Sequence of chain A:
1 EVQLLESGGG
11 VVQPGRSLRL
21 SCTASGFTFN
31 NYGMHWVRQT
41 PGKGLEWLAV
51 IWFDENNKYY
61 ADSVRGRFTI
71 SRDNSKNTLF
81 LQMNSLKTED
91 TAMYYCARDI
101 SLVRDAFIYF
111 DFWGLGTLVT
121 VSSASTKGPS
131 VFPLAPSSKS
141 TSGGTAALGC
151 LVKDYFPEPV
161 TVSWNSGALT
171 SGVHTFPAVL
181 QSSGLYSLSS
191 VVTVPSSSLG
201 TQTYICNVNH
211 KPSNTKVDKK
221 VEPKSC

Interface contacts:
Residue F107 in chain A is in contact with residue L3 in chain B (closest heavy-atom distance 4.3 Å).
Residue V50 in chain A is in contact with residue L3 in chain B (closest heavy-atom distance 4.2 Å).
Residue Y59 in chain A contacts residue I4 in chain B (closest heavy-atom distance 3.4 Å).
Residue Y59 in chain A is in contact with residue L3 in chain B (closest heavy-atom distance 3.2 Å).
Residue V50 in chain A is in contact with residue W10 in chain B (closest heavy-atom distance 4.5 Å).
Residue N57 in chain A is in contact with residue C1 in chain B (closest heavy-atom distance 4.6 Å).
Residue D54 in chain A interacts with residue Q2 in chain B (closest heavy-atom distance 3.4 Å).
Residue W52 in chain A is in contact with residue L3 in chain B (closest heavy-atom distance 3.5 Å).
Residue F53 in chain A is in contact with residue C1 in chain B (closest heavy-atom distance 4.1 Å).
Residue F107 in chain A is in contact with residue W10 in chain B (closest heavy-atom distance 4.5 Å).
Residue Y59 in chain A is in contact with residue N5 in chain B (closest heavy-atom distance 3.0 Å).
Residue W52 in chain A contacts residue Q2 in chain B (closest heavy-atom distance 4.7 Å).
Residue I108 in chain A interacts with residue W10 in chain B (closest heavy-atom distance 4.0 Å).
Residue I108 in chain A contacts residue L3 in chain B (closest heavy-atom distance 4.2 Å).
Residue N57 in chain A interacts with residue L3 in chain B (closest heavy-atom distance 2.8 Å).
Residue Y59 in chain A is in contact with residue W10 in chain B (closest heavy-atom distance 3.8 Å).
Residue V103 in chain A interacts with residue C14 in chain B (closest heavy-atom distance 4.4 Å).
Residue W52 in chain A contacts residue C1 in chain B (closest heavy-atom distance 4.7 Å).
Residue V103 in chain A is in contact with residue C1 in chain B (closest heavy-atom distance 4.8 Å).
Residue W52 in chain A interacts with residue I12 in chain B (closest heavy-atom distance 3.7 Å).
Residue N57 in chain A interacts with residue Q2 in chain B (closest heavy-atom distance 3.4 Å).
Residue W47 in chain A contacts residue W10 in chain B (closest heavy-atom distance 4.3 Å).
Residue F107 in chain A is in contact with residue H11 in chain B (closest heavy-atom distance 4.3 Å).
Residue V103 in chain A interacts with residue I12 in chain B (closest heavy-atom distance 4.0 Å).
Residue F107 in chain A interacts with residue I12 in chain B (closest heavy-atom distance 3.6 Å).
Residue D54 in chain A contacts residue C1 in chain B (closest heavy-atom distance 5.0 Å).

These two protein chains interact to form a complex.

Sequence of chain B:
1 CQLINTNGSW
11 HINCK